Residue-level contacts at the interface:
Residue S185 in protein 1 contacts residue V96 in protein 2 (closest heavy-atom distance 4.6 Å).
Residue R191 in protein 1 contacts residue P92 in protein 2 (closest heavy-atom distance 3.6 Å).
Residue S185 in protein 1 contacts residue S97 in protein 2 (closest heavy-atom distance 3.0 Å).
Residue G190 in protein 1 interacts with residue L94 in protein 2 (closest heavy-atom distance 4.4 Å).
Residue I193 in protein 1 is in contact with residue A89 in protein 2 (closest heavy-atom distance 3.8 Å).
Residue Q186 in protein 1 contacts residue S97 in protein 2 (closest heavy-atom distance 2.3 Å).
Residue R191 in protein 1 is in contact with residue R91 in protein 2 (closest heavy-atom distance 3.7 Å).
Residue I193 in protein 1 interacts with residue K88 in protein 2 (closest heavy-atom distance 4.5 Å).
Residue I188 in protein 1 is in contact with residue V95 in protein 2 (closest heavy-atom distance 3.8 Å).
Residue I188 in protein 1 is in contact with residue P93 in protein 2 (closest heavy-atom distance 4.8 Å).
Residue T187 in protein 1 interacts with residue L94 in protein 2 (closest heavy-atom distance 3.3 Å).
Residue R191 in protein 1 interacts with residue P93 in protein 2 (closest heavy-atom distance 4.8 Å).
Residue R191 in protein 1 contacts residue L90 in protein 2 (closest heavy-atom distance 3.0 Å).
Residue L194 in protein 1 contacts residue L90 in protein 2 (closest heavy-atom distance 4.3 Å).
Residue I189 in protein 1 contacts residue P93 in protein 2 (closest heavy-atom distance 3.9 Å).
Residue A184 in protein 1 interacts with residue H98 in protein 2 (closest heavy-atom distance 3.5 Å).
Residue I193 in protein 1 is in contact with residue R91 in protein 2 (closest heavy-atom distance 4.4 Å).
Residue P195 in protein 1 interacts with residue P93 in protein 2 (closest heavy-atom distance 4.4 Å).
Residue I193 in protein 1 is in contact with residue L90 in protein 2 (closest heavy-atom distance 2.1 Å).
Residue G190 in protein 1 contacts residue P93 in protein 2 (closest heavy-atom distance 4.5 Å).
Residue T187 in protein 1 contacts residue V96 in protein 2 (closest heavy-atom distance 2.4 Å).
Residue T187 in protein 1 interacts with residue H98 in protein 2 (closest heavy-atom distance 3.8 Å).
Residue I189 in protein 1 interacts with residue V95 in protein 2 (closest heavy-atom distance 3.6 Å).
Residue E245 in protein 1 contacts residue S97 in protein 2 (closest heavy-atom distance 3.6 Å).
Residue P192 in protein 1 is in contact with residue L90 in protein 2 (closest heavy-atom distance 4.5 Å).
Residue Q186 in protein 1 interacts with residue H98 in protein 2 (closest heavy-atom distance 3.4 Å).
Residue I189 in protein 1 interacts with residue L94 in protein 2 (closest heavy-atom distance 2.2 Å).
Residue I188 in protein 1 interacts with residue L94 in protein 2 (closest heavy-atom distance 3.2 Å).
Residue I189 in protein 1 contacts residue V96 in protein 2 (closest heavy-atom distance 4.6 Å).
Residue R191 in protein 1 is in contact with residue L94 in protein 2 (closest heavy-atom distance 3.2 Å).
Residue T187 in protein 1 contacts residue S97 in protein 2 (closest heavy-atom distance 3.4 Å).
Residue I188 in protein 1 contacts residue V96 in protein 2 (closest heavy-atom distance 4.8 Å).
Residue T187 in protein 1 is in contact with residue V95 in protein 2 (closest heavy-atom distance 3.0 Å).
Residue S185 in protein 1 is in contact with residue H98 in protein 2 (closest heavy-atom distance 0.6 Å).

Sequence of protein 2:
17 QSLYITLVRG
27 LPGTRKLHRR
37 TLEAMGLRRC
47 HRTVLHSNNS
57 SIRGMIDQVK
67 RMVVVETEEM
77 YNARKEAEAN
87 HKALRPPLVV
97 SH

This data describes a binding interaction between two proteins.

Sequence of protein 1:
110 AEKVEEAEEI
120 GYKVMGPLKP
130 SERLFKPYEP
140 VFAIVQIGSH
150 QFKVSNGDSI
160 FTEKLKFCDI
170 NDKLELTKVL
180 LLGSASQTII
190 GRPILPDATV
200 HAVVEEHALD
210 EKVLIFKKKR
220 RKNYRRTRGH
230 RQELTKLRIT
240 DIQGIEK